This data describes a binding interaction between two proteins.

Sequence of protein 1:
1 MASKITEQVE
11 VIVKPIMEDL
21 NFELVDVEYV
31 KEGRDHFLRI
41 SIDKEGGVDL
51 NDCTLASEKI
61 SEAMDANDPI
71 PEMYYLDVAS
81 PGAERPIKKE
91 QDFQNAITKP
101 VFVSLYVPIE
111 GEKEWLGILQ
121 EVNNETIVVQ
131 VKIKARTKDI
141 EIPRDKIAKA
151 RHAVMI

Sequence of protein 2:
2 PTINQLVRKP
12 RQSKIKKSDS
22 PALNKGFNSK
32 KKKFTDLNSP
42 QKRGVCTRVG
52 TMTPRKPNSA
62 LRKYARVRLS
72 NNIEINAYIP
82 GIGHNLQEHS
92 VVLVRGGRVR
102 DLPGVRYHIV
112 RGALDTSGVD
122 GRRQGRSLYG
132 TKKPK

Residue-level contacts at the interface:
Residue G82 in protein 1 is in contact with residue H90 in protein 2 (closest heavy-atom distance 3.9 Å).
Residue F37 in protein 1 is in contact with residue L103 in protein 2 (closest heavy-atom distance 4.0 Å).
Residue V78 in protein 1 contacts residue Y65 in protein 2 (closest heavy-atom distance 3.8 Å).
Residue L50 in protein 1 is in contact with residue H85 in protein 2 (closest heavy-atom distance 3.1 Å).
Residue D77 in protein 1 contacts residue Y65 in protein 2 (closest heavy-atom distance 2.7 Å).
Residue D49 in protein 1 is in contact with residue H85 in protein 2 (closest heavy-atom distance 2.9 Å).
Residue C53 in protein 1 contacts residue T52 in protein 2 (closest heavy-atom distance 3.2 Å).
Residue D49 in protein 1 contacts residue Q88 in protein 2 (closest heavy-atom distance 3.9 Å).
Residue I156 in protein 1 is in contact with residue N73 in protein 2 (closest heavy-atom distance 4.2 Å).
Residue V48 in protein 1 contacts residue V50 in protein 2 (closest heavy-atom distance 3.5 Å).
Residue V48 in protein 1 interacts with residue Q88 in protein 2 (closest heavy-atom distance 4.0 Å).
Residue C53 in protein 1 is in contact with residue G51 in protein 2 (closest heavy-atom distance 4.4 Å).
Residue G47 in protein 1 interacts with residue E89 in protein 2 (closest heavy-atom distance 4.1 Å).
Residue D77 in protein 1 is in contact with residue T52 in protein 2 (closest heavy-atom distance 4.1 Å).
Residue T54 in protein 1 is in contact with residue L62 in protein 2 (closest heavy-atom distance 3.6 Å).
Residue S57 in protein 1 contacts residue L62 in protein 2 (closest heavy-atom distance 3.6 Å).
Residue V154 in protein 1 is in contact with residue T48 in protein 2 (closest heavy-atom distance 3.4 Å).
Residue G82 in protein 1 contacts residue R49 in protein 2 (closest heavy-atom distance 3.7 Å).
Residue S80 in protein 1 interacts with residue R49 in protein 2 (closest heavy-atom distance 3.8 Å).
Residue F37 in protein 1 is in contact with residue M53 in protein 2 (closest heavy-atom distance 3.7 Å).
Residue V78 in protein 1 contacts residue G51 in protein 2 (closest heavy-atom distance 3.7 Å).
Residue E84 in protein 1 interacts with residue R67 in protein 2 (closest heavy-atom distance 2.7 Å).
Residue G82 in protein 1 is in contact with residue E89 in protein 2 (closest heavy-atom distance 3.1 Å).
Residue V78 in protein 1 interacts with residue M53 in protein 2 (closest heavy-atom distance 4.3 Å).
Residue E58 in protein 1 is in contact with residue L62 in protein 2 (closest heavy-atom distance 4.1 Å).
Residue M155 in protein 1 is in contact with residue H90 in protein 2 (closest heavy-atom distance 3.5 Å).
Residue Y75 in protein 1 is in contact with residue L103 in protein 2 (closest heavy-atom distance 4.0 Å).
Residue I156 in protein 1 contacts residue V46 in protein 2 (closest heavy-atom distance 3.6 Å).
Residue L50 in protein 1 contacts residue V50 in protein 2 (closest heavy-atom distance 3.6 Å).
Residue L76 in protein 1 contacts residue R56 in protein 2 (closest heavy-atom distance 4.0 Å).
Residue G46 in protein 1 is in contact with residue E89 in protein 2 (closest heavy-atom distance 4.1 Å).
Residue L50 in protein 1 interacts with residue Q88 in protein 2 (closest heavy-atom distance 3.5 Å).
Residue S80 in protein 1 interacts with residue E89 in protein 2 (closest heavy-atom distance 2.9 Å).
Residue Y74 in protein 1 interacts with residue R56 in protein 2 (closest heavy-atom distance 3.0 Å).
Residue S57 in protein 1 interacts with residue T52 in protein 2 (closest heavy-atom distance 3.2 Å).
Residue S80 in protein 1 interacts with residue V50 in protein 2 (closest heavy-atom distance 3.1 Å).
Residue D77 in protein 1 interacts with residue M53 in protein 2 (closest heavy-atom distance 4.1 Å).
Residue C53 in protein 1 is in contact with residue V50 in protein 2 (closest heavy-atom distance 3.9 Å).
Residue N51 in protein 1 interacts with residue H85 in protein 2 (closest heavy-atom distance 2.6 Å).
Residue M73 in protein 1 contacts residue K57 in protein 2 (closest heavy-atom distance 3.2 Å).
Residue L76 in protein 1 is in contact with residue M53 in protein 2 (closest heavy-atom distance 3.4 Å).
Residue V48 in protein 1 interacts with residue E89 in protein 2 (closest heavy-atom distance 3.5 Å).
Residue E84 in protein 1 is in contact with residue T48 in protein 2 (closest heavy-atom distance 4.0 Å).
Residue L50 in protein 1 interacts with residue I80 in protein 2 (closest heavy-atom distance 3.6 Å).
Residue P81 in protein 1 contacts residue R49 in protein 2 (closest heavy-atom distance 3.5 Å).
Residue T54 in protein 1 is in contact with residue K64 in protein 2 (closest heavy-atom distance 3.5 Å).
Residue Y75 in protein 1 contacts residue T54 in protein 2 (closest heavy-atom distance 4.0 Å).
Residue D49 in protein 1 is in contact with residue L87 in protein 2 (closest heavy-atom distance 2.7 Å).
Residue A83 in protein 1 is in contact with residue H90 in protein 2 (closest heavy-atom distance 3.9 Å).
Residue L76 in protein 1 contacts residue T52 in protein 2 (closest heavy-atom distance 4.0 Å).
Residue G47 in protein 1 contacts residue Q88 in protein 2 (closest heavy-atom distance 3.0 Å).
Residue D35 in protein 1 is in contact with residue R56 in protein 2 (closest heavy-atom distance 2.9 Å).
Residue V78 in protein 1 interacts with residue T52 in protein 2 (closest heavy-atom distance 2.8 Å).
Residue M73 in protein 1 contacts residue R56 in protein 2 (closest heavy-atom distance 3.1 Å).
Residue A79 in protein 1 is in contact with residue Y65 in protein 2 (closest heavy-atom distance 3.6 Å).
Residue P81 in protein 1 interacts with residue E89 in protein 2 (closest heavy-atom distance 3.8 Å).
Residue T54 in protein 1 is in contact with residue T52 in protein 2 (closest heavy-atom distance 3.9 Å).
Residue L76 in protein 1 contacts residue T54 in protein 2 (closest heavy-atom distance 2.6 Å).
Residue L50 in protein 1 is in contact with residue L87 in protein 2 (closest heavy-atom distance 3.2 Å).
Residue Y75 in protein 1 contacts residue R56 in protein 2 (closest heavy-atom distance 3.1 Å).